Sequence of protein 1:
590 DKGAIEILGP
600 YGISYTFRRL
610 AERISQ

Sequence of protein 2:
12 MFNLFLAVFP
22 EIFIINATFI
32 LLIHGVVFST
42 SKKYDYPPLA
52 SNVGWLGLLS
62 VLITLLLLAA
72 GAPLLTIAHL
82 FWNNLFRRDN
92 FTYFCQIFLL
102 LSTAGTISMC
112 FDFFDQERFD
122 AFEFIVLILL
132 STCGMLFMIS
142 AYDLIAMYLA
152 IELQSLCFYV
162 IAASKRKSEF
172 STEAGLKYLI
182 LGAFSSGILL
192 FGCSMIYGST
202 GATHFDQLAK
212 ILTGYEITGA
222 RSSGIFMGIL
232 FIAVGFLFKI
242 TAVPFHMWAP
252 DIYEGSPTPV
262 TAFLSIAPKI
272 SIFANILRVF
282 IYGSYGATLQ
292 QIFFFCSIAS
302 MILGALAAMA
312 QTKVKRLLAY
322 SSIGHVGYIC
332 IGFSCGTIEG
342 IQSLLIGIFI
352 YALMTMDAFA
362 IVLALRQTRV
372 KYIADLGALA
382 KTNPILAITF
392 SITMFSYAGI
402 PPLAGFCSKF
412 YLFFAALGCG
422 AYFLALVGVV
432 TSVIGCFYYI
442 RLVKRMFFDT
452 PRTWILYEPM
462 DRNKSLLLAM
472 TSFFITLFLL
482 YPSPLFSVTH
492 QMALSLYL

This data describes a binding interaction between two proteins.

Contacts between the two chains:
Residue A311 in protein 2 is in contact with residue A610 in protein 1 (closest heavy-atom distance 3.5 Å).
Residue L307 in protein 2 interacts with residue I613 in protein 1 (closest heavy-atom distance 4.2 Å).
Residue L307 in protein 2 contacts residue L609 in protein 1 (closest heavy-atom distance 4.2 Å).
Residue L304 in protein 2 is in contact with residue I613 in protein 1 (closest heavy-atom distance 4.2 Å).
Residue M310 in protein 2 is in contact with residue A610 in protein 1 (closest heavy-atom distance 3.6 Å).
Residue A308 in protein 2 is in contact with residue A610 in protein 1 (closest heavy-atom distance 4.9 Å).
Residue L307 in protein 2 interacts with residue F606 in protein 1 (closest heavy-atom distance 3.8 Å).
Residue L307 in protein 2 interacts with residue A610 in protein 1 (closest heavy-atom distance 3.2 Å).
Residue I435 in protein 2 interacts with residue F606 in protein 1 (closest heavy-atom distance 3.6 Å).
Residue A311 in protein 2 interacts with residue E611 in protein 1 (closest heavy-atom distance 4.1 Å).
Residue M310 in protein 2 is in contact with residue F606 in protein 1 (closest heavy-atom distance 3.6 Å).
Residue F438 in protein 2 is in contact with residue Y600 in protein 1 (closest heavy-atom distance 4.4 Å).
Residue A311 in protein 2 interacts with residue I613 in protein 1 (closest heavy-atom distance 4.9 Å).
Residue A308 in protein 2 contacts residue I613 in protein 1 (closest heavy-atom distance 3.7 Å).